Interface contacts:
Residue A224 in protein 2 is in contact with residue Q247 in protein 1 (closest heavy-atom distance 4.5 Å).
Residue V222 in protein 2 contacts residue R240 in protein 1 (closest heavy-atom distance 3.8 Å).
Residue H226 in protein 2 interacts with residue V243 in protein 1 (closest heavy-atom distance 3.9 Å).
Residue A225 in protein 2 contacts residue F246 in protein 1 (closest heavy-atom distance 3.9 Å).
Residue A225 in protein 2 is in contact with residue Q247 in protein 1 (closest heavy-atom distance 3.5 Å).
Residue V222 in protein 2 contacts residue V243 in protein 1 (closest heavy-atom distance 3.9 Å).
Residue K102 in protein 2 is in contact with residue N219 in protein 1 (closest heavy-atom distance 4.7 Å).
Residue V221 in protein 2 contacts residue Q247 in protein 1 (closest heavy-atom distance 3.5 Å).
Residue A225 in protein 2 interacts with residue V243 in protein 1 (closest heavy-atom distance 3.4 Å).

Sequence of protein 2:
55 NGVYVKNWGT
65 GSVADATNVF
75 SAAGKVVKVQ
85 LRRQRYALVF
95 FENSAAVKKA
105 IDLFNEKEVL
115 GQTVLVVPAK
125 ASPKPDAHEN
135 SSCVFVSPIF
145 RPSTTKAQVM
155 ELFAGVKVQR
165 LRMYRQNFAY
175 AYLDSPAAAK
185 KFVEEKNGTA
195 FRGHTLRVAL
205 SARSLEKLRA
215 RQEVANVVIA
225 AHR

These two protein chains interact to form a complex.

Sequence of protein 1:
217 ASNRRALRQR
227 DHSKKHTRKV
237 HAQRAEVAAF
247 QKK